These two protein chains interact to form a complex.

Sequence of chain A:
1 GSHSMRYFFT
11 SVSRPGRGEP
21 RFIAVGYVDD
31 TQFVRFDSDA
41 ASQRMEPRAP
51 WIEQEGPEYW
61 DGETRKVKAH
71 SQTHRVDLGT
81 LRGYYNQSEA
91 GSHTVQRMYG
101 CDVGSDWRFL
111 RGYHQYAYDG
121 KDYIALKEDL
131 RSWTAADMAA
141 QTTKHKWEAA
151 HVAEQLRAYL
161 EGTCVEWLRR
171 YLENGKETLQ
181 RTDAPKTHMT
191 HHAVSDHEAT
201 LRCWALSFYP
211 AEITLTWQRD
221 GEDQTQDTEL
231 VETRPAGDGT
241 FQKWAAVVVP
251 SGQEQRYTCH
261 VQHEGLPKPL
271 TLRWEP

Sequence of chain B:
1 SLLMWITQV

Interface contacts:
Residue H70 in chain A contacts residue M4 in chain B (closest heavy-atom distance 5.0 Å).
Residue W167 in chain A interacts with residue S1 in chain B (closest heavy-atom distance 3.5 Å).
Residue Y99 in chain A interacts with residue L2 in chain B (closest heavy-atom distance 3.4 Å).
Residue A69 in chain A interacts with residue I6 in chain B (closest heavy-atom distance 4.1 Å).
Residue D77 in chain A is in contact with residue V9 in chain B (closest heavy-atom distance 3.0 Å).
Residue R97 in chain A interacts with residue I6 in chain B (closest heavy-atom distance 3.5 Å).
Residue Y159 in chain A is in contact with residue L3 in chain B (closest heavy-atom distance 3.6 Å).
Residue Y171 in chain A interacts with residue S1 in chain B (closest heavy-atom distance 2.8 Å).
Residue F33 in chain A interacts with residue S1 in chain B (closest heavy-atom distance 4.8 Å).
Residue T80 in chain A interacts with residue V9 in chain B (closest heavy-atom distance 3.7 Å).
Residue H70 in chain A contacts residue L3 in chain B (closest heavy-atom distance 3.1 Å).
Residue M5 in chain A is in contact with residue S1 in chain B (closest heavy-atom distance 3.9 Å).
Residue L156 in chain A interacts with residue L3 in chain B (closest heavy-atom distance 4.0 Å).
Residue Y7 in chain A is in contact with residue S1 in chain B (closest heavy-atom distance 2.8 Å).
Residue H70 in chain A is in contact with residue L2 in chain B (closest heavy-atom distance 4.3 Å).
Residue W147 in chain A interacts with residue V9 in chain B (closest heavy-atom distance 3.8 Å).
Residue T143 in chain A interacts with residue V9 in chain B (closest heavy-atom distance 2.7 Å).
Residue Y116 in chain A contacts residue V9 in chain B (closest heavy-atom distance 3.5 Å).
Residue W147 in chain A interacts with residue T7 in chain B (closest heavy-atom distance 3.5 Å).
Residue E63 in chain A is in contact with residue L2 in chain B (closest heavy-atom distance 2.8 Å).
Residue Y84 in chain A is in contact with residue V9 in chain B (closest heavy-atom distance 2.7 Å).
Residue K66 in chain A contacts residue S1 in chain B (closest heavy-atom distance 2.9 Å).
Residue L81 in chain A interacts with residue V9 in chain B (closest heavy-atom distance 4.0 Å).
Residue F9 in chain A is in contact with residue L2 in chain B (closest heavy-atom distance 3.5 Å).
Residue R97 in chain A is in contact with residue T7 in chain B (closest heavy-atom distance 4.1 Å).
Residue Y99 in chain A is in contact with residue L3 in chain B (closest heavy-atom distance 2.8 Å).
Residue Y7 in chain A is in contact with residue L2 in chain B (closest heavy-atom distance 3.5 Å).
Residue K66 in chain A is in contact with residue M4 in chain B (closest heavy-atom distance 3.8 Å).
Residue H114 in chain A interacts with residue L3 in chain B (closest heavy-atom distance 4.6 Å).
Residue V152 in chain A contacts residue T7 in chain B (closest heavy-atom distance 3.8 Å).
Residue K146 in chain A interacts with residue Q8 in chain B (closest heavy-atom distance 4.1 Å).
Residue K66 in chain A contacts residue L3 in chain B (closest heavy-atom distance 3.7 Å).
Residue Y59 in chain A is in contact with residue S1 in chain B (closest heavy-atom distance 4.3 Å).
Residue K66 in chain A contacts residue I6 in chain B (closest heavy-atom distance 4.7 Å).
Residue E63 in chain A contacts residue S1 in chain B (closest heavy-atom distance 2.9 Å).
Residue D77 in chain A contacts residue Q8 in chain B (closest heavy-atom distance 3.4 Å).
Residue Y159 in chain A interacts with residue S1 in chain B (closest heavy-atom distance 2.7 Å).
Residue Y123 in chain A interacts with residue V9 in chain B (closest heavy-atom distance 4.2 Å).
Residue T142 in chain A is in contact with residue V9 in chain B (closest heavy-atom distance 5.0 Å).
Residue T163 in chain A contacts residue S1 in chain B (closest heavy-atom distance 4.9 Å).
Residue K146 in chain A contacts residue V9 in chain B (closest heavy-atom distance 2.8 Å).
Residue T73 in chain A contacts residue T7 in chain B (closest heavy-atom distance 4.3 Å).
Residue T73 in chain A contacts residue Q8 in chain B (closest heavy-atom distance 3.8 Å).
Residue Y159 in chain A is in contact with residue L2 in chain B (closest heavy-atom distance 3.8 Å).
Residue K66 in chain A interacts with residue L2 in chain B (closest heavy-atom distance 2.8 Å).
Residue H70 in chain A interacts with residue I6 in chain B (closest heavy-atom distance 3.5 Å).
Residue T73 in chain A contacts residue I6 in chain B (closest heavy-atom distance 4.0 Å).
Residue M45 in chain A interacts with residue L2 in chain B (closest heavy-atom distance 3.3 Å).
Residue V67 in chain A contacts residue L2 in chain B (closest heavy-atom distance 3.6 Å).
Residue V76 in chain A is in contact with residue Q8 in chain B (closest heavy-atom distance 3.5 Å).
Residue W147 in chain A is in contact with residue Q8 in chain B (closest heavy-atom distance 2.9 Å).
Residue D77 in chain A interacts with residue T7 in chain B (closest heavy-atom distance 5.0 Å).